Sequence of protein 1:
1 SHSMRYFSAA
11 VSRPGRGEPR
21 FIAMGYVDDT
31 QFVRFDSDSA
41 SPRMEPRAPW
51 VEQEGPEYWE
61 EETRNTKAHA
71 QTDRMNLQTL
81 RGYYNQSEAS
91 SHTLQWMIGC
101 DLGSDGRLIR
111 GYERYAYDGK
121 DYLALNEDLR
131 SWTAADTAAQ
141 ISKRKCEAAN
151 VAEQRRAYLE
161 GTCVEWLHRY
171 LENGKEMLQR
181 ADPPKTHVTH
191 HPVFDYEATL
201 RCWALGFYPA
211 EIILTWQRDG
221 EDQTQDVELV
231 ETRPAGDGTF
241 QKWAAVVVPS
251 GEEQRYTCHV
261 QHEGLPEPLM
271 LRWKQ

These two protein chains interact to form a complex.

Interface contacts:
Residue W96 in protein 1 is in contact with residue H6 in protein 2 (closest heavy-atom distance 3.5 Å).
Residue Y83 in protein 1 interacts with residue L9 in protein 2 (closest heavy-atom distance 2.7 Å).
Residue N76 in protein 1 interacts with residue L7 in protein 2 (closest heavy-atom distance 2.9 Å).
Residue Y122 in protein 1 is in contact with residue L9 in protein 2 (closest heavy-atom distance 4.1 Å).
Residue Q154 in protein 1 contacts residue I3 in protein 2 (closest heavy-atom distance 4.3 Å).
Residue H69 in protein 1 interacts with residue R5 in protein 2 (closest heavy-atom distance 3.4 Å).
Residue K145 in protein 1 is in contact with residue Q8 in protein 2 (closest heavy-atom distance 3.3 Å).
Residue E62 in protein 1 interacts with residue I2 in protein 2 (closest heavy-atom distance 2.9 Å).
Residue W132 in protein 1 contacts residue L7 in protein 2 (closest heavy-atom distance 3.5 Å).
Residue Y6 in protein 1 contacts residue R1 in protein 2 (closest heavy-atom distance 2.8 Å).
Residue L80 in protein 1 interacts with residue L9 in protein 2 (closest heavy-atom distance 4.0 Å).
Residue N76 in protein 1 contacts residue H6 in protein 2 (closest heavy-atom distance 3.8 Å).
Residue M44 in protein 1 interacts with residue I2 in protein 2 (closest heavy-atom distance 4.3 Å).
Residue T79 in protein 1 contacts residue L9 in protein 2 (closest heavy-atom distance 3.6 Å).
Residue I98 in protein 1 is in contact with residue I3 in protein 2 (closest heavy-atom distance 4.1 Å).
Residue H69 in protein 1 interacts with residue I3 in protein 2 (closest heavy-atom distance 2.7 Å).
Residue H69 in protein 1 interacts with residue P4 in protein 2 (closest heavy-atom distance 3.2 Å).
Residue Q154 in protein 1 is in contact with residue R5 in protein 2 (closest heavy-atom distance 2.8 Å).
Residue R155 in protein 1 contacts residue R5 in protein 2 (closest heavy-atom distance 3.0 Å).
Residue Y170 in protein 1 is in contact with residue R1 in protein 2 (closest heavy-atom distance 2.6 Å).
Residue N76 in protein 1 contacts residue Q8 in protein 2 (closest heavy-atom distance 3.7 Å).
Residue T72 in protein 1 contacts residue Q8 in protein 2 (closest heavy-atom distance 3.9 Å).
Residue W96 in protein 1 interacts with residue I3 in protein 2 (closest heavy-atom distance 3.8 Å).
Residue Y58 in protein 1 is in contact with residue R1 in protein 2 (closest heavy-atom distance 3.8 Å).
Residue Y6 in protein 1 is in contact with residue I2 in protein 2 (closest heavy-atom distance 3.4 Å).
Residue T72 in protein 1 is in contact with residue H6 in protein 2 (closest heavy-atom distance 3.9 Å).
Residue Y158 in protein 1 is in contact with residue R1 in protein 2 (closest heavy-atom distance 2.6 Å).
Residue Y158 in protein 1 contacts residue I3 in protein 2 (closest heavy-atom distance 3.3 Å).
Residue K145 in protein 1 interacts with residue L9 in protein 2 (closest heavy-atom distance 2.7 Å).
Residue E113 in protein 1 interacts with residue L7 in protein 2 (closest heavy-atom distance 3.8 Å).
Residue N76 in protein 1 is in contact with residue L9 in protein 2 (closest heavy-atom distance 2.9 Å).
Residue M4 in protein 1 interacts with residue R1 in protein 2 (closest heavy-atom distance 4.2 Å).
Residue T162 in protein 1 interacts with residue R1 in protein 2 (closest heavy-atom distance 3.8 Å).
Residue E61 in protein 1 contacts residue R1 in protein 2 (closest heavy-atom distance 3.4 Å).
Residue Y158 in protein 1 contacts residue P4 in protein 2 (closest heavy-atom distance 4.6 Å).
Residue N65 in protein 1 interacts with residue P4 in protein 2 (closest heavy-atom distance 3.5 Å).
Residue H69 in protein 1 is in contact with residue H6 in protein 2 (closest heavy-atom distance 2.9 Å).
Residue W166 in protein 1 is in contact with residue R1 in protein 2 (closest heavy-atom distance 3.2 Å).
Residue E62 in protein 1 contacts residue R1 in protein 2 (closest heavy-atom distance 2.5 Å).
Residue L94 in protein 1 interacts with residue L9 in protein 2 (closest heavy-atom distance 4.1 Å).
Residue F32 in protein 1 interacts with residue R1 in protein 2 (closest heavy-atom distance 4.7 Å).
Residue R155 in protein 1 interacts with residue I3 in protein 2 (closest heavy-atom distance 3.3 Å).
Residue T72 in protein 1 contacts residue L7 in protein 2 (closest heavy-atom distance 3.5 Å).
Residue F21 in protein 1 contacts residue H6 in protein 2 (closest heavy-atom distance 4.6 Å).
Residue R155 in protein 1 interacts with residue H6 in protein 2 (closest heavy-atom distance 4.3 Å).
Residue S142 in protein 1 is in contact with residue L9 in protein 2 (closest heavy-atom distance 2.7 Å).
Residue T66 in protein 1 is in contact with residue I2 in protein 2 (closest heavy-atom distance 4.0 Å).
Residue W96 in protein 1 contacts residue I2 in protein 2 (closest heavy-atom distance 4.1 Å).
Residue S8 in protein 1 is in contact with residue H6 in protein 2 (closest heavy-atom distance 3.3 Å).
Residue C146 in protein 1 is in contact with residue L7 in protein 2 (closest heavy-atom distance 4.1 Å).
Residue V151 in protein 1 interacts with residue L7 in protein 2 (closest heavy-atom distance 4.2 Å).
Residue Y115 in protein 1 interacts with residue L9 in protein 2 (closest heavy-atom distance 4.2 Å).
Residue Y158 in protein 1 is in contact with residue I2 in protein 2 (closest heavy-atom distance 3.7 Å).
Residue Y115 in protein 1 contacts residue L7 in protein 2 (closest heavy-atom distance 3.0 Å).
Residue R155 in protein 1 interacts with residue L7 in protein 2 (closest heavy-atom distance 3.4 Å).
Residue Y115 in protein 1 is in contact with residue H6 in protein 2 (closest heavy-atom distance 3.8 Å).
Residue H69 in protein 1 interacts with residue I2 in protein 2 (closest heavy-atom distance 3.9 Å).
Residue L123 in protein 1 interacts with residue L9 in protein 2 (closest heavy-atom distance 4.1 Å).
Residue D73 in protein 1 is in contact with residue H6 in protein 2 (closest heavy-atom distance 3.0 Å).
Residue N65 in protein 1 is in contact with residue I2 in protein 2 (closest heavy-atom distance 4.3 Å).

Sequence of protein 2:
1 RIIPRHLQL